Contacts between the two chains:
Residue N123 in protein 2 interacts with residue S38 in protein 1 (closest heavy-atom distance 3.4 Å).
Residue Q55 in protein 2 interacts with residue E31 in protein 1 (closest heavy-atom distance 3.4 Å).
Residue V124 in protein 2 is in contact with residue S38 in protein 1 (closest heavy-atom distance 2.9 Å).
Residue R119 in protein 2 is in contact with residue S34 in protein 1 (closest heavy-atom distance 2.9 Å).
Residue L126 in protein 2 is in contact with residue D42 in protein 1 (closest heavy-atom distance 2.9 Å).
Residue R2 in protein 2 is in contact with residue D42 in protein 1 (closest heavy-atom distance 3.1 Å).
Residue L126 in protein 2 contacts residue R40 in protein 1 (closest heavy-atom distance 2.8 Å).
Residue E281 in protein 2 contacts residue V51 in protein 1 (closest heavy-atom distance 3.0 Å).
Residue E279 in protein 2 is in contact with residue V51 in protein 1 (closest heavy-atom distance 2.9 Å).
Residue S56 in protein 2 is in contact with residue D32 in protein 1 (closest heavy-atom distance 2.8 Å).
Residue N273 in protein 2 contacts residue T45 in protein 1 (closest heavy-atom distance 3.0 Å).
Residue R119 in protein 2 contacts residue I35 in protein 1 (closest heavy-atom distance 3.4 Å).
Residue H274 in protein 2 is in contact with residue T45 in protein 1 (closest heavy-atom distance 3.2 Å).
Residue E281 in protein 2 is in contact with residue Y53 in protein 1 (closest heavy-atom distance 3.1 Å).
Residue N3 in protein 2 is in contact with residue F44 in protein 1 (closest heavy-atom distance 3.0 Å).
Residue R119 in protein 2 contacts residue E36 in protein 1 (closest heavy-atom distance 3.0 Å).
Residue R2 in protein 2 contacts residue F44 in protein 1 (closest heavy-atom distance 3.3 Å).
Residue E279 in protein 2 contacts residue T50 in protein 1 (closest heavy-atom distance 3.3 Å).
Residue L120 in protein 2 interacts with residue E36 in protein 1 (closest heavy-atom distance 3.4 Å).
Residue V49 in protein 2 contacts residue I37 in protein 1 (closest heavy-atom distance 2.7 Å).
Residue Q4 in protein 2 contacts residue D43 in protein 1 (closest heavy-atom distance 3.2 Å).
Residue K277 in protein 2 interacts with residue G48 in protein 1 (closest heavy-atom distance 3.3 Å).
Residue N273 in protein 2 contacts residue F44 in protein 1 (closest heavy-atom distance 3.4 Å).
Residue L51 in protein 2 contacts residue I35 in protein 1 (closest heavy-atom distance 3.0 Å).
Residue L126 in protein 2 contacts residue I39 in protein 1 (closest heavy-atom distance 3.3 Å).
Residue T54 in protein 2 contacts residue R33 in protein 1 (closest heavy-atom distance 3.3 Å).
Residue L121 in protein 2 interacts with residue E36 in protein 1 (closest heavy-atom distance 3.0 Å).
Residue N123 in protein 2 is in contact with residue R40 in protein 1 (closest heavy-atom distance 2.9 Å).
Residue V280 in protein 2 interacts with residue V51 in protein 1 (closest heavy-atom distance 3.4 Å).
Residue K48 in protein 2 contacts residue E36 in protein 1 (closest heavy-atom distance 3.4 Å).
Residue R2 in protein 2 contacts residue D43 in protein 1 (closest heavy-atom distance 2.8 Å).
Residue K277 in protein 2 is in contact with residue T47 in protein 1 (closest heavy-atom distance 2.9 Å).
Residue K50 in protein 2 is in contact with residue E36 in protein 1 (closest heavy-atom distance 3.4 Å).
Residue R128 in protein 2 is in contact with residue D42 in protein 1 (closest heavy-atom distance 3.1 Å).
Residue E281 in protein 2 contacts residue R52 in protein 1 (closest heavy-atom distance 3.5 Å).
Residue W275 in protein 2 is in contact with residue K46 in protein 1 (closest heavy-atom distance 3.3 Å).
Residue R2 in protein 2 contacts residue T45 in protein 1 (closest heavy-atom distance 3.4 Å).
Residue Q55 in protein 2 is in contact with residue R33 in protein 1 (closest heavy-atom distance 2.8 Å).
Residue V124 in protein 2 interacts with residue R40 in protein 1 (closest heavy-atom distance 3.1 Å).
Residue R128 in protein 2 contacts residue F44 in protein 1 (closest heavy-atom distance 3.3 Å).
Residue L264 in protein 2 interacts with residue Y53 in protein 1 (closest heavy-atom distance 3.4 Å).
Residue Y278 in protein 2 contacts residue E49 in protein 1 (closest heavy-atom distance 3.3 Å).
Residue V280 in protein 2 interacts with residue Y53 in protein 1 (closest heavy-atom distance 3.5 Å).
Residue K48 in protein 2 contacts residue I37 in protein 1 (closest heavy-atom distance 3.4 Å).
Residue K277 in protein 2 interacts with residue E49 in protein 1 (closest heavy-atom distance 3.0 Å).
Residue L51 in protein 2 interacts with residue S34 in protein 1 (closest heavy-atom distance 3.2 Å).
Residue Q55 in protein 2 is in contact with residue D32 in protein 1 (closest heavy-atom distance 3.3 Å).
Residue W275 in protein 2 is in contact with residue T45 in protein 1 (closest heavy-atom distance 2.9 Å).
Residue T54 in protein 2 contacts residue D32 in protein 1 (closest heavy-atom distance 3.4 Å).
Residue L121 in protein 2 contacts residue S38 in protein 1 (closest heavy-atom distance 2.9 Å).
Residue Y276 in protein 2 interacts with residue T47 in protein 1 (closest heavy-atom distance 3.3 Å).
Residue N273 in protein 2 contacts residue D43 in protein 1 (closest heavy-atom distance 3.0 Å).
Residue W275 in protein 2 interacts with residue T47 in protein 1 (closest heavy-atom distance 2.8 Å).
Residue N273 in protein 2 contacts residue D42 in protein 1 (closest heavy-atom distance 3.1 Å).
Residue R263 in protein 2 is in contact with residue Y53 in protein 1 (closest heavy-atom distance 2.8 Å).
Residue V49 in protein 2 interacts with residue E36 in protein 1 (closest heavy-atom distance 3.2 Å).
Residue P125 in protein 2 contacts residue R40 in protein 1 (closest heavy-atom distance 3.5 Å).
Residue E1 in protein 2 is in contact with residue K46 in protein 1 (closest heavy-atom distance 2.7 Å).
Residue E279 in protein 2 contacts residue E49 in protein 1 (closest heavy-atom distance 2.9 Å).
Residue R119 in protein 2 contacts residue R33 in protein 1 (closest heavy-atom distance 3.4 Å).

Sequence of protein 1:
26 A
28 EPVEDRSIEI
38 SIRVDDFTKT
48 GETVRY

Sequence of protein 2:
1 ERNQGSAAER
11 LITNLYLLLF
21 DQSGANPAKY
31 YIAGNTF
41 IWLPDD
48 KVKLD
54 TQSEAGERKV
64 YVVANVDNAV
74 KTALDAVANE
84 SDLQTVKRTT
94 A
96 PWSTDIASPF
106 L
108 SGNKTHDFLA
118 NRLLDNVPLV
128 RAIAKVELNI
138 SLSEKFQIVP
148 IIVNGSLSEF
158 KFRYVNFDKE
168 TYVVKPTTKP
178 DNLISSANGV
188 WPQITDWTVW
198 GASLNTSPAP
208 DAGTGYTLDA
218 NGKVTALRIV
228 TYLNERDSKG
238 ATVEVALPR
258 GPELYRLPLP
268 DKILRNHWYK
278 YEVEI

These two protein chains interact to form a complex.